Residue-level contacts at the interface:
Residue L45 in protein 2 interacts with residue L55 in protein 1 (closest heavy-atom distance 4.2 Å).
Residue A36 in protein 2 is in contact with residue L55 in protein 1 (closest heavy-atom distance 4.1 Å).
Residue I32 in protein 2 contacts residue N59 in protein 1 (closest heavy-atom distance 4.6 Å).
Residue N59 in protein 2 interacts with residue A33 in protein 1 (closest heavy-atom distance 3.4 Å).
Residue N37 in protein 2 is in contact with residue R56 in protein 1 (closest heavy-atom distance 2.8 Å).
Residue N59 in protein 2 is in contact with residue I32 in protein 1 (closest heavy-atom distance 3.5 Å).
Residue T65 in protein 2 contacts residue D21 in protein 1 (closest heavy-atom distance 4.5 Å).
Residue K52 in protein 2 is in contact with residue N37 in protein 1 (closest heavy-atom distance 4.7 Å).
Residue L58 in protein 2 contacts residue L54 in protein 1 (closest heavy-atom distance 4.1 Å).
Residue T29 in protein 2 contacts residue E63 in protein 1 (closest heavy-atom distance 5.0 Å).
Residue A62 in protein 2 is in contact with residue D20 in protein 1 (closest heavy-atom distance 3.6 Å).
Residue T29 in protein 2 interacts with residue L58 in protein 1 (closest heavy-atom distance 4.7 Å).
Residue D20 in protein 2 contacts residue L58 in protein 1 (closest heavy-atom distance 4.0 Å).
Residue M51 in protein 2 is in contact with residue M51 in protein 1 (closest heavy-atom distance 4.3 Å).
Residue D20 in protein 2 is in contact with residue V61 in protein 1 (closest heavy-atom distance 3.5 Å).
Residue I32 in protein 2 is in contact with residue L55 in protein 1 (closest heavy-atom distance 3.3 Å).
Residue L54 in protein 2 interacts with residue L58 in protein 1 (closest heavy-atom distance 4.1 Å).
Residue M51 in protein 2 interacts with residue L55 in protein 1 (closest heavy-atom distance 3.8 Å).
Residue N37 in protein 2 is in contact with residue K52 in protein 1 (closest heavy-atom distance 3.6 Å).
Residue D30 in protein 2 contacts residue E63 in protein 1 (closest heavy-atom distance 4.5 Å).
Residue N59 in protein 2 contacts residue T29 in protein 1 (closest heavy-atom distance 3.0 Å).
Residue A23 in protein 2 contacts residue L58 in protein 1 (closest heavy-atom distance 4.0 Å).
Residue A62 in protein 2 contacts residue T29 in protein 1 (closest heavy-atom distance 4.1 Å).
Residue D30 in protein 2 interacts with residue N59 in protein 1 (closest heavy-atom distance 4.8 Å).
Residue M42 in protein 2 is in contact with residue K52 in protein 1 (closest heavy-atom distance 3.8 Å).
Residue M42 in protein 2 contacts residue G46 in protein 1 (closest heavy-atom distance 3.4 Å).
Residue L58 in protein 2 contacts residue I32 in protein 1 (closest heavy-atom distance 4.5 Å).
Residue L58 in protein 2 interacts with residue T29 in protein 1 (closest heavy-atom distance 4.4 Å).
Residue K52 in protein 2 is in contact with residue A36 in protein 1 (closest heavy-atom distance 2.5 Å).
Residue G46 in protein 2 interacts with residue M42 in protein 1 (closest heavy-atom distance 3.5 Å).
Residue D20 in protein 2 interacts with residue V19 in protein 1 (closest heavy-atom distance 3.5 Å).
Residue L58 in protein 2 interacts with residue D20 in protein 1 (closest heavy-atom distance 3.7 Å).
Residue L55 in protein 2 is in contact with residue I32 in protein 1 (closest heavy-atom distance 3.7 Å).
Residue A36 in protein 2 interacts with residue R56 in protein 1 (closest heavy-atom distance 3.3 Å).
Residue V19 in protein 2 is in contact with residue D20 in protein 1 (closest heavy-atom distance 4.0 Å).
Residue A35 in protein 2 interacts with residue L55 in protein 1 (closest heavy-atom distance 3.8 Å).
Residue V61 in protein 2 interacts with residue D20 in protein 1 (closest heavy-atom distance 3.3 Å).
Residue M42 in protein 2 is in contact with residue E47 in protein 1 (closest heavy-atom distance 4.9 Å).
Residue M51 in protein 2 interacts with residue M42 in protein 1 (closest heavy-atom distance 4.2 Å).
Residue L58 in protein 2 is in contact with residue A23 in protein 1 (closest heavy-atom distance 3.7 Å).
Residue A33 in protein 2 is in contact with residue N59 in protein 1 (closest heavy-atom distance 3.7 Å).
Residue L55 in protein 2 interacts with residue M42 in protein 1 (closest heavy-atom distance 3.2 Å).
Residue A36 in protein 2 contacts residue K52 in protein 1 (closest heavy-atom distance 2.8 Å).
Residue A35 in protein 2 is in contact with residue K52 in protein 1 (closest heavy-atom distance 4.5 Å).
Residue V19 in protein 2 is in contact with residue V19 in protein 1 (closest heavy-atom distance 4.1 Å).
Residue D20 in protein 2 is in contact with residue A62 in protein 1 (closest heavy-atom distance 4.1 Å).
Residue T65 in protein 2 is in contact with residue D20 in protein 1 (closest heavy-atom distance 3.5 Å).
Residue M42 in protein 2 is in contact with residue M51 in protein 1 (closest heavy-atom distance 4.2 Å).
Residue L58 in protein 2 contacts residue V19 in protein 1 (closest heavy-atom distance 4.3 Å).
Residue L55 in protein 2 is in contact with residue M51 in protein 1 (closest heavy-atom distance 4.0 Å).
Residue M42 in protein 2 interacts with residue L55 in protein 1 (closest heavy-atom distance 3.7 Å).
Residue T29 in protein 2 is in contact with residue A62 in protein 1 (closest heavy-atom distance 3.6 Å).
Residue I32 in protein 2 contacts residue L58 in protein 1 (closest heavy-atom distance 3.9 Å).
Residue E43 in protein 2 interacts with residue E43 in protein 1 (closest heavy-atom distance 4.0 Å).
Residue V19 in protein 2 interacts with residue L58 in protein 1 (closest heavy-atom distance 4.2 Å).
Residue T29 in protein 2 contacts residue N59 in protein 1 (closest heavy-atom distance 3.4 Å).
Residue S38 in protein 2 interacts with residue K52 in protein 1 (closest heavy-atom distance 4.5 Å).

This data describes a binding interaction between two proteins.

Sequence of protein 2:
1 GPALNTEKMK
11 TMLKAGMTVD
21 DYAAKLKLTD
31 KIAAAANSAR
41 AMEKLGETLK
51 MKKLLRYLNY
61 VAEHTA

Sequence of protein 1:
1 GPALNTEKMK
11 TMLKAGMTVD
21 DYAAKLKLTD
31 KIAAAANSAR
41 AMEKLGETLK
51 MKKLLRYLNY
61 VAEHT